Sequence of the second protein:
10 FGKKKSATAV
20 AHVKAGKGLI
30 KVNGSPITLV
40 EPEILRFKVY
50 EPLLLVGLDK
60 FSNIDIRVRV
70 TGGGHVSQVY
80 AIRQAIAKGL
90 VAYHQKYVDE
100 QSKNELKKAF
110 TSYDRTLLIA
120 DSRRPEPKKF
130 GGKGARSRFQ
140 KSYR

Residue-level contacts at the interface:
Residue P96 in the first protein contacts residue F138 in the second protein (closest heavy-atom distance 3.8 Å).
Residue R119 in the first protein is in contact with residue A134 in the second protein (closest heavy-atom distance 0.7 Å).
Residue S97 in the first protein is in contact with residue G131 in the second protein (closest heavy-atom distance 3.3 Å).
Residue T92 in the first protein interacts with residue K127 in the second protein (closest heavy-atom distance 2.5 Å).
Residue N121 in the first protein contacts residue K127 in the second protein (closest heavy-atom distance 3.0 Å).
Residue L117 in the first protein contacts residue A134 in the second protein (closest heavy-atom distance 2.8 Å).
Residue G120 in the first protein interacts with residue A134 in the second protein (closest heavy-atom distance 2.8 Å).
Residue T92 in the first protein contacts residue K128 in the second protein (closest heavy-atom distance 0.6 Å).
Residue S93 in the first protein contacts residue G133 in the second protein (closest heavy-atom distance 3.4 Å).
Residue D175 in the first protein is in contact with residue R143 in the second protein (closest heavy-atom distance 2.3 Å).
Residue T92 in the first protein is in contact with residue G133 in the second protein (closest heavy-atom distance 3.2 Å).
Residue T91 in the first protein contacts residue K127 in the second protein (closest heavy-atom distance 3.6 Å).
Residue N118 in the first protein interacts with residue R137 in the second protein (closest heavy-atom distance 3.0 Å).
Residue L142 in the first protein interacts with residue G130 in the second protein (closest heavy-atom distance 2.5 Å).
Residue N118 in the first protein contacts residue R135 in the second protein (closest heavy-atom distance 0.5 Å).
Residue G120 in the first protein interacts with residue K128 in the second protein (closest heavy-atom distance 1.8 Å).
Residue G120 in the first protein contacts residue K127 in the second protein (closest heavy-atom distance 0.7 Å).
Residue N118 in the first protein contacts residue A134 in the second protein (closest heavy-atom distance 2.1 Å).
Residue P96 in the first protein interacts with residue G130 in the second protein (closest heavy-atom distance 1.5 Å).
Residue S97 in the first protein is in contact with residue F138 in the second protein (closest heavy-atom distance 1.9 Å).
Residue A102 in the first protein contacts residue K140 in the second protein (closest heavy-atom distance 2.7 Å).
Residue S97 in the first protein interacts with residue G130 in the second protein (closest heavy-atom distance 2.5 Å).
Residue R94 in the first protein is in contact with residue K132 in the second protein (closest heavy-atom distance 3.5 Å).
Residue T92 in the first protein is in contact with residue G131 in the second protein (closest heavy-atom distance 3.1 Å).
Residue L117 in the first protein is in contact with residue K128 in the second protein (closest heavy-atom distance 3.1 Å).
Residue S98 in the first protein contacts residue K140 in the second protein (closest heavy-atom distance 1.8 Å).
Residue N121 in the first protein is in contact with residue K128 in the second protein (closest heavy-atom distance 3.7 Å).
Residue S98 in the first protein contacts residue Q139 in the second protein (closest heavy-atom distance 1.6 Å).
Residue G120 in the first protein contacts residue P126 in the second protein (closest heavy-atom distance 3.1 Å).
Residue T92 in the first protein contacts residue G130 in the second protein (closest heavy-atom distance 2.2 Å).
Residue T92 in the first protein is in contact with residue F129 in the second protein (closest heavy-atom distance 2.1 Å).
Residue R99 in the first protein is in contact with residue K140 in the second protein (closest heavy-atom distance 3.2 Å).
Residue R119 in the first protein contacts residue G133 in the second protein (closest heavy-atom distance 2.1 Å).
Residue N118 in the first protein interacts with residue G133 in the second protein (closest heavy-atom distance 1.5 Å).
Residue M101 in the first protein contacts residue F138 in the second protein (closest heavy-atom distance 2.8 Å).
Residue T91 in the first protein interacts with residue F129 in the second protein (closest heavy-atom distance 1.2 Å).
Residue P96 in the first protein interacts with residue K128 in the second protein (closest heavy-atom distance 3.6 Å).
Residue L141 in the first protein is in contact with residue F129 in the second protein (closest heavy-atom distance 1.6 Å).
Residue T91 in the first protein interacts with residue K128 in the second protein (closest heavy-atom distance 2.2 Å).
Residue L117 in the first protein is in contact with residue R135 in the second protein (closest heavy-atom distance 3.2 Å).
Residue P96 in the first protein contacts residue K132 in the second protein (closest heavy-atom distance 3.2 Å).
Residue R94 in the first protein contacts residue G131 in the second protein (closest heavy-atom distance 3.6 Å).
Residue S93 in the first protein contacts residue K128 in the second protein (closest heavy-atom distance 0.9 Å).
Residue R119 in the first protein is in contact with residue R135 in the second protein (closest heavy-atom distance 2.1 Å).
Residue R119 in the first protein interacts with residue P126 in the second protein (closest heavy-atom distance 3.3 Å).
Residue S93 in the first protein interacts with residue G130 in the second protein (closest heavy-atom distance 2.8 Å).
Residue N118 in the first protein interacts with residue K128 in the second protein (closest heavy-atom distance 3.6 Å).
Residue R119 in the first protein contacts residue K127 in the second protein (closest heavy-atom distance 1.4 Å).
Residue S93 in the first protein contacts residue F129 in the second protein (closest heavy-atom distance 2.2 Å).
Residue S93 in the first protein interacts with residue K132 in the second protein (closest heavy-atom distance 2.8 Å).
Residue P96 in the first protein is in contact with residue G131 in the second protein (closest heavy-atom distance 2.2 Å).
Residue M101 in the first protein interacts with residue R137 in the second protein (closest heavy-atom distance 3.7 Å).
Residue R119 in the first protein is in contact with residue K128 in the second protein (closest heavy-atom distance 2.5 Å).
Residue I140 in the first protein contacts residue F129 in the second protein (closest heavy-atom distance 3.4 Å).
Residue L142 in the first protein contacts residue F129 in the second protein (closest heavy-atom distance 0.7 Å).
Residue N118 in the first protein contacts residue S136 in the second protein (closest heavy-atom distance 1.5 Å).
Residue S98 in the first protein is in contact with residue F138 in the second protein (closest heavy-atom distance 2.2 Å).
Residue S93 in the first protein contacts residue G131 in the second protein (closest heavy-atom distance 2.9 Å).
Residue T91 in the first protein is in contact with residue G130 in the second protein (closest heavy-atom distance 3.7 Å).
Residue L142 in the first protein interacts with residue K128 in the second protein (closest heavy-atom distance 3.4 Å).

Sequence of the first protein:
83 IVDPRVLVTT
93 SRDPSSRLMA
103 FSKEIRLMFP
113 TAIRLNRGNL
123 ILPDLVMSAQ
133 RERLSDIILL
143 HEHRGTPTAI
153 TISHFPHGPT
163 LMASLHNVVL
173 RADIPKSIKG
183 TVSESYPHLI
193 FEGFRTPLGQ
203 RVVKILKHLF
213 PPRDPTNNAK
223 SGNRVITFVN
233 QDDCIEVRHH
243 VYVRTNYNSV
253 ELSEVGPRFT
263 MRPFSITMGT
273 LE

This data describes a binding interaction between two proteins.